Sequence of chain B:
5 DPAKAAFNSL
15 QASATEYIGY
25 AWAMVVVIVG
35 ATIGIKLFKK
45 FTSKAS

Residue-level contacts at the interface:
Residue F42 in chain A interacts with residue Y21 in chain B (closest heavy-atom distance 4.4 Å).
Residue F45 in chain A interacts with residue A25 in chain B (closest heavy-atom distance 4.0 Å).
Residue A49 in chain A is in contact with residue I32 in chain B (closest heavy-atom distance 3.9 Å).
Residue T46 in chain A contacts residue M28 in chain B (closest heavy-atom distance 4.8 Å).
Residue W26 in chain A interacts with residue A7 in chain B (closest heavy-atom distance 3.7 Å).
Residue F45 in chain A contacts residue I22 in chain B (closest heavy-atom distance 4.0 Å).
Residue V30 in chain A is in contact with residue A10 in chain B (closest heavy-atom distance 3.7 Å).
Residue F45 in chain A interacts with residue A18 in chain B (closest heavy-atom distance 4.8 Å).
Residue A49 in chain A interacts with residue V29 in chain B (closest heavy-atom distance 3.8 Å).
Residue S50 in chain A is in contact with residue M28 in chain B (closest heavy-atom distance 4.4 Å).
Residue L41 in chain A contacts residue A18 in chain B (closest heavy-atom distance 3.9 Å).
Residue F45 in chain A interacts with residue Y21 in chain B (closest heavy-atom distance 3.9 Å).
Residue K48 in chain A is in contact with residue V29 in chain B (closest heavy-atom distance 4.4 Å).
Residue I37 in chain A is in contact with residue L14 in chain B (closest heavy-atom distance 4.2 Å).
Residue I39 in chain A interacts with residue Y21 in chain B (closest heavy-atom distance 5.0 Å).
Residue W26 in chain A contacts residue P6 in chain B (closest heavy-atom distance 3.8 Å).
Residue A49 in chain A interacts with residue A25 in chain B (closest heavy-atom distance 3.4 Å).
Residue L41 in chain A contacts residue Y21 in chain B (closest heavy-atom distance 3.8 Å).
Residue G38 in chain A interacts with residue Y21 in chain B (closest heavy-atom distance 3.5 Å).
Residue A49 in chain A is in contact with residue M28 in chain B (closest heavy-atom distance 3.9 Å).
Residue V33 in chain A is in contact with residue L14 in chain B (closest heavy-atom distance 4.0 Å).
Residue V30 in chain A interacts with residue P6 in chain B (closest heavy-atom distance 4.8 Å).
Residue S50 in chain A contacts residue I32 in chain B (closest heavy-atom distance 3.6 Å).
Residue G34 in chain A is in contact with residue L14 in chain B (closest heavy-atom distance 3.8 Å).

Sequence of chain A:
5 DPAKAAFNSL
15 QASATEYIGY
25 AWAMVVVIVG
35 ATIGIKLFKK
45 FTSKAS

The following describes two proteins that form a bound complex.